This data describes a binding interaction between two proteins.

Sequence of chain A:
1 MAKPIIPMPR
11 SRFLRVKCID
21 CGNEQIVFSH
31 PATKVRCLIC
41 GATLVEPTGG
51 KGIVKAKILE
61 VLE

Residue-level contacts at the interface:
Residue P18 in chain B interacts with residue P7 in chain A (closest heavy-atom distance 3.5 Å).
Residue Q57 in chain B is in contact with residue V35 in chain A (closest heavy-atom distance 4.0 Å).
Residue T52 in chain B contacts residue A32 in chain A (closest heavy-atom distance 4.1 Å).
Residue R19 in chain B interacts with residue P9 in chain A (closest heavy-atom distance 3.4 Å).
Residue R19 in chain B contacts residue F28 in chain A (closest heavy-atom distance 3.6 Å).
Residue Y58 in chain B is in contact with residue I26 in chain A (closest heavy-atom distance 3.1 Å).
Residue D56 in chain B contacts residue V35 in chain A (closest heavy-atom distance 3.7 Å).
Residue V26 in chain B contacts residue I26 in chain A (closest heavy-atom distance 4.2 Å).
Residue Y28 in chain B contacts residue E24 in chain A (closest heavy-atom distance 3.3 Å).
Residue D56 in chain B is in contact with residue I26 in chain A (closest heavy-atom distance 3.8 Å).
Residue P61 in chain B contacts residue F28 in chain A (closest heavy-atom distance 4.1 Å).
Residue D56 in chain B is in contact with residue F28 in chain A (closest heavy-atom distance 4.0 Å).
Residue G13 in chain B interacts with residue K3 in chain A (closest heavy-atom distance 4.0 Å).
Residue Y58 in chain B is in contact with residue L38 in chain A (closest heavy-atom distance 4.4 Å).
Residue E27 in chain B interacts with residue E24 in chain A (closest heavy-atom distance 3.1 Å).
Residue K15 in chain B is in contact with residue A2 in chain A (closest heavy-atom distance 4.2 Å).
Residue K15 in chain B is in contact with residue K3 in chain A (closest heavy-atom distance 3.8 Å).
Residue D56 in chain B is in contact with residue A32 in chain A (closest heavy-atom distance 3.7 Å).
Residue W25 in chain B interacts with residue F13 in chain A (closest heavy-atom distance 4.0 Å).
Residue G59 in chain B contacts residue I26 in chain A (closest heavy-atom distance 3.6 Å).
Residue Y28 in chain B is in contact with residue N23 in chain A (closest heavy-atom distance 4.3 Å).
Residue P18 in chain B is in contact with residue I6 in chain A (closest heavy-atom distance 4.0 Å).
Residue R16 in chain B interacts with residue P7 in chain A (closest heavy-atom distance 4.4 Å).
Residue I53 in chain B interacts with residue T33 in chain A (closest heavy-atom distance 4.1 Å).
Residue K15 in chain B is in contact with residue P7 in chain A (closest heavy-atom distance 3.6 Å).
Residue Y45 in chain B interacts with residue R36 in chain A (closest heavy-atom distance 3.2 Å).
Residue L36 in chain B contacts residue L38 in chain A (closest heavy-atom distance 3.9 Å).
Residue R55 in chain B contacts residue F28 in chain A (closest heavy-atom distance 3.4 Å).
Residue D56 in chain B interacts with residue H30 in chain A (closest heavy-atom distance 3.8 Å).
Residue P18 in chain B contacts residue M8 in chain A (closest heavy-atom distance 4.3 Å).
Residue E27 in chain B contacts residue R15 in chain A (closest heavy-atom distance 3.4 Å).
Residue W25 in chain B contacts residue I26 in chain A (closest heavy-atom distance 3.7 Å).
Residue Y28 in chain B interacts with residue L38 in chain A (closest heavy-atom distance 3.6 Å).
Residue T52 in chain B contacts residue T33 in chain A (closest heavy-atom distance 3.5 Å).
Residue Y28 in chain B contacts residue I26 in chain A (closest heavy-atom distance 4.2 Å).
Residue W25 in chain B is in contact with residue E63 in chain A (closest heavy-atom distance 3.7 Å).
Residue I53 in chain B contacts residue R36 in chain A (closest heavy-atom distance 4.2 Å).
Residue R55 in chain B is in contact with residue A32 in chain A (closest heavy-atom distance 4.2 Å).
Residue K15 in chain B is in contact with residue P9 in chain A (closest heavy-atom distance 3.9 Å).
Residue R55 in chain B is in contact with residue H30 in chain A (closest heavy-atom distance 3.6 Å).
Residue P18 in chain B interacts with residue P9 in chain A (closest heavy-atom distance 3.6 Å).
Residue R19 in chain B interacts with residue S11 in chain A (closest heavy-atom distance 4.0 Å).
Residue E27 in chain B contacts residue Q25 in chain A (closest heavy-atom distance 4.0 Å).
Residue P61 in chain B contacts residue F13 in chain A (closest heavy-atom distance 4.3 Å).
Residue G59 in chain B contacts residue F13 in chain A (closest heavy-atom distance 3.9 Å).
Residue D56 in chain B is in contact with residue T33 in chain A (closest heavy-atom distance 3.4 Å).
Residue Q57 in chain B contacts residue K34 in chain A (closest heavy-atom distance 4.4 Å).
Residue E27 in chain B interacts with residue I26 in chain A (closest heavy-atom distance 3.7 Å).
Residue D56 in chain B contacts residue V27 in chain A (closest heavy-atom distance 3.4 Å).
Residue Q57 in chain B is in contact with residue R36 in chain A (closest heavy-atom distance 3.9 Å).
Residue Q57 in chain B interacts with residue Q25 in chain A (closest heavy-atom distance 3.7 Å).
Residue I60 in chain B is in contact with residue F28 in chain A (closest heavy-atom distance 4.4 Å).
Residue K15 in chain B contacts residue M8 in chain A (closest heavy-atom distance 3.3 Å).
Residue K15 in chain B is in contact with residue M1 in chain A (closest heavy-atom distance 4.0 Å).
Residue D56 in chain B is in contact with residue P31 in chain A (closest heavy-atom distance 3.7 Å).
Residue Q57 in chain B interacts with residue I26 in chain A (closest heavy-atom distance 3.0 Å).
Residue W25 in chain B contacts residue R15 in chain A (closest heavy-atom distance 3.9 Å).
Residue G13 in chain B is in contact with residue M1 in chain A (closest heavy-atom distance 4.0 Å).
Residue Y28 in chain B contacts residue Q25 in chain A (closest heavy-atom distance 3.5 Å).
Residue R19 in chain B contacts residue F13 in chain A (closest heavy-atom distance 3.5 Å).

Sequence of chain B:
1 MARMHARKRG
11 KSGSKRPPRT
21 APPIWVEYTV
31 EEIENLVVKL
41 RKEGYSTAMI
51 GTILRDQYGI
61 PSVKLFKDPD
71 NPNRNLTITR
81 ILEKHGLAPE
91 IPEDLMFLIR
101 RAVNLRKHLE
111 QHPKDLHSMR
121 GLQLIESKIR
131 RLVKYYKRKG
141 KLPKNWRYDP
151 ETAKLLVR